Sequence of protein 2:
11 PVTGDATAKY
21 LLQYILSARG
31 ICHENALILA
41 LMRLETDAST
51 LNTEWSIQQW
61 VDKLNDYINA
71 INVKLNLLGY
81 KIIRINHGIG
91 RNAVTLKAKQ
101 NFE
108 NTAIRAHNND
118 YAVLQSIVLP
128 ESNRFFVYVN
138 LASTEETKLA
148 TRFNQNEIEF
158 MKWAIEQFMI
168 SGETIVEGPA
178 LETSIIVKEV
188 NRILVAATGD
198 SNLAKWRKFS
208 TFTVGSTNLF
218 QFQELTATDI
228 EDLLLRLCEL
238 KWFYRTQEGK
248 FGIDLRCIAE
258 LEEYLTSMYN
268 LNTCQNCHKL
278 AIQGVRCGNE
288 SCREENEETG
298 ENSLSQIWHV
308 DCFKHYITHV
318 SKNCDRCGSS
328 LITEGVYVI

Contacts between the two chains:
Residue Y135 in protein 2 is in contact with residue L240 in protein 1 (closest heavy-atom distance 4.4 Å).
Residue E257 in protein 2 contacts residue M241 in protein 1 (closest heavy-atom distance 3.1 Å).
Residue I155 in protein 2 contacts residue L244 in protein 1 (closest heavy-atom distance 3.9 Å).
Residue S140 in protein 2 is in contact with residue S245 in protein 1 (closest heavy-atom distance 3.0 Å).
Residue K145 in protein 2 interacts with residue G242 in protein 1 (closest heavy-atom distance 3.4 Å).
Residue L26 in protein 2 interacts with residue D238 in protein 1 (closest heavy-atom distance 2.6 Å).
Residue W239 in protein 2 is in contact with residue M241 in protein 1 (closest heavy-atom distance 3.4 Å).
Residue T148 in protein 2 is in contact with residue H239 in protein 1 (closest heavy-atom distance 3.5 Å).
Residue Y261 in protein 2 is in contact with residue L244 in protein 1 (closest heavy-atom distance 3.9 Å).
Residue Y261 in protein 2 is in contact with residue E247 in protein 1 (closest heavy-atom distance 3.2 Å).
Residue S140 in protein 2 contacts residue I246 in protein 1 (closest heavy-atom distance 3.3 Å).
Residue R29 in protein 2 interacts with residue H239 in protein 1 (closest heavy-atom distance 4.3 Å).
Residue G30 in protein 2 is in contact with residue D238 in protein 1 (closest heavy-atom distance 2.6 Å).
Residue A147 in protein 2 is in contact with residue H239 in protein 1 (closest heavy-atom distance 3.9 Å).
Residue T148 in protein 2 interacts with residue M241 in protein 1 (closest heavy-atom distance 4.3 Å).
Residue R149 in protein 2 is in contact with residue H239 in protein 1 (closest heavy-atom distance 3.4 Å).
Residue Q23 in protein 2 interacts with residue A234 in protein 1 (closest heavy-atom distance 4.3 Å).
Residue K145 in protein 2 contacts residue H239 in protein 1 (closest heavy-atom distance 3.4 Å).
Residue R112 in protein 2 contacts residue R222 in protein 1 (closest heavy-atom distance 3.5 Å).
Residue R253 in protein 2 interacts with residue L240 in protein 1 (closest heavy-atom distance 3.4 Å).
Residue K159 in protein 2 interacts with residue L244 in protein 1 (closest heavy-atom distance 3.4 Å).
Residue K145 in protein 2 contacts residue M241 in protein 1 (closest heavy-atom distance 4.2 Å).
Residue T141 in protein 2 is in contact with residue I246 in protein 1 (closest heavy-atom distance 3.0 Å).
Residue R112 in protein 2 contacts residue L144 in protein 1 (closest heavy-atom distance 3.7 Å).
Residue S27 in protein 2 is in contact with residue I236 in protein 1 (closest heavy-atom distance 3.7 Å).
Residue A110 in protein 2 is in contact with residue K149 in protein 1 (closest heavy-atom distance 3.8 Å).
Residue A28 in protein 2 interacts with residue D238 in protein 1 (closest heavy-atom distance 4.4 Å).
Residue I111 in protein 2 contacts residue L144 in protein 1 (closest heavy-atom distance 4.0 Å).
Residue L26 in protein 2 is in contact with residue I236 in protein 1 (closest heavy-atom distance 2.9 Å).
Residue A110 in protein 2 is in contact with residue L144 in protein 1 (closest heavy-atom distance 4.3 Å).
Residue I155 in protein 2 contacts residue P243 in protein 1 (closest heavy-atom distance 3.9 Å).
Residue V136 in protein 2 is in contact with residue L240 in protein 1 (closest heavy-atom distance 4.2 Å).
Residue A110 in protein 2 interacts with residue F148 in protein 1 (closest heavy-atom distance 4.2 Å).
Residue K145 in protein 2 interacts with residue L240 in protein 1 (closest heavy-atom distance 2.8 Å).
Residue E257 in protein 2 contacts residue L240 in protein 1 (closest heavy-atom distance 4.0 Å).
Residue T109 in protein 2 contacts residue F148 in protein 1 (closest heavy-atom distance 4.1 Å).
Residue Y135 in protein 2 is in contact with residue D238 in protein 1 (closest heavy-atom distance 3.4 Å).
Residue L146 in protein 2 contacts residue P243 in protein 1 (closest heavy-atom distance 3.1 Å).
Residue E142 in protein 2 is in contact with residue I246 in protein 1 (closest heavy-atom distance 3.8 Å).
Residue R29 in protein 2 is in contact with residue D238 in protein 1 (closest heavy-atom distance 2.3 Å).
Residue Q152 in protein 2 is in contact with residue P243 in protein 1 (closest heavy-atom distance 4.1 Å).
Residue E257 in protein 2 contacts residue S245 in protein 1 (closest heavy-atom distance 4.3 Å).
Residue N137 in protein 2 interacts with residue L240 in protein 1 (closest heavy-atom distance 3.5 Å).
Residue S140 in protein 2 interacts with residue E247 in protein 1 (closest heavy-atom distance 4.0 Å).
Residue T141 in protein 2 contacts residue E247 in protein 1 (closest heavy-atom distance 4.4 Å).
Residue T148 in protein 2 interacts with residue P243 in protein 1 (closest heavy-atom distance 3.4 Å).
Residue T148 in protein 2 contacts residue G242 in protein 1 (closest heavy-atom distance 3.8 Å).
Residue T109 in protein 2 contacts residue N152 in protein 1 (closest heavy-atom distance 3.4 Å).
Residue K145 in protein 2 contacts residue P243 in protein 1 (closest heavy-atom distance 4.3 Å).
Residue L258 in protein 2 interacts with residue L244 in protein 1 (closest heavy-atom distance 3.9 Å).
Residue S27 in protein 2 is in contact with residue D238 in protein 1 (closest heavy-atom distance 4.5 Å).
Residue L26 in protein 2 contacts residue T237 in protein 1 (closest heavy-atom distance 3.5 Å).
Residue A113 in protein 2 interacts with residue K149 in protein 1 (closest heavy-atom distance 3.6 Å).
Residue M158 in protein 2 is in contact with residue M241 in protein 1 (closest heavy-atom distance 4.5 Å).
Residue N108 in protein 2 contacts residue K149 in protein 1 (closest heavy-atom distance 3.4 Å).
Residue M158 in protein 2 interacts with residue L244 in protein 1 (closest heavy-atom distance 4.2 Å).
Residue R29 in protein 2 interacts with residue T237 in protein 1 (closest heavy-atom distance 3.9 Å).
Residue W239 in protein 2 is in contact with residue L240 in protein 1 (closest heavy-atom distance 4.4 Å).
Residue R112 in protein 2 contacts residue K149 in protein 1 (closest heavy-atom distance 4.2 Å).
Residue R253 in protein 2 interacts with residue D238 in protein 1 (closest heavy-atom distance 3.9 Å).

The following describes two proteins that form a bound complex.

Sequence of protein 1:
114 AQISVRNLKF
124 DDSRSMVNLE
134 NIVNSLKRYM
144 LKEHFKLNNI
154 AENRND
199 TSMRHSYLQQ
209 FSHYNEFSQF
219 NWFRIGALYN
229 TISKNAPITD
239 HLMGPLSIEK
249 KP